Sequence of chain A:
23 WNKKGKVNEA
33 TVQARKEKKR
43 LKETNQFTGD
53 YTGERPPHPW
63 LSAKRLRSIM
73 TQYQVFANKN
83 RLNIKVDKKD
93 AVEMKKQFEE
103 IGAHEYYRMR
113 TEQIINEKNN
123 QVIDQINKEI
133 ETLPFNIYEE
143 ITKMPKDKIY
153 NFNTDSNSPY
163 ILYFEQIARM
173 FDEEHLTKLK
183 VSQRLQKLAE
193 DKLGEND

Residue-level contacts at the interface:
Residue E56 in chain A contacts residue P30 in chain B (closest heavy-atom distance 3.5 Å).
Residue F154 in chain A interacts with residue F17 in chain B (closest heavy-atom distance 3.4 Å).
Residue Q185 in chain A is in contact with residue T43 in chain B (closest heavy-atom distance 3.5 Å).
Residue E192 in chain A is in contact with residue F28 in chain B (closest heavy-atom distance 3.6 Å).
Residue R186 in chain A contacts residue L67 in chain B (closest heavy-atom distance 3.4 Å).
Residue E114 in chain A interacts with residue I7 in chain B (closest heavy-atom distance 3.8 Å).
Residue R186 in chain A interacts with residue I68 in chain B (closest heavy-atom distance 3.3 Å).
Residue Q188 in chain A is in contact with residue L38 in chain B (closest heavy-atom distance 3.5 Å).
Residue P161 in chain A contacts residue I5 in chain B (closest heavy-atom distance 3.8 Å).
Residue L190 in chain A is in contact with residue I68 in chain B (closest heavy-atom distance 3.4 Å).
Residue N118 in chain A is in contact with residue K14 in chain B (closest heavy-atom distance 3.5 Å).
Residue R110 in chain A contacts residue N3 in chain B (closest heavy-atom distance 3.2 Å).
Residue E114 in chain A is in contact with residue N3 in chain B (closest heavy-atom distance 3.2 Å).
Residue Q185 in chain A interacts with residue L67 in chain B (closest heavy-atom distance 3.9 Å).
Residue N121 in chain A interacts with residue Y11 in chain B (closest heavy-atom distance 3.3 Å).
Residue F49 in chain A is in contact with residue K54 in chain B (closest heavy-atom distance 3.1 Å).
Residue T156 in chain A interacts with residue I68 in chain B (closest heavy-atom distance 3.9 Å).
Residue L181 in chain A contacts residue T43 in chain B (closest heavy-atom distance 3.7 Å).
Residue K194 in chain A contacts residue R32 in chain B (closest heavy-atom distance 3.6 Å).
Residue N122 in chain A contacts residue K14 in chain B (closest heavy-atom distance 3.4 Å).
Residue L178 in chain A contacts residue P44 in chain B (closest heavy-atom distance 3.4 Å).
Residue N122 in chain A contacts residue N20 in chain B (closest heavy-atom distance 2.8 Å).
Residue Y75 in chain A is in contact with residue F41 in chain B (closest heavy-atom distance 3.9 Å).
Residue K189 in chain A is in contact with residue S39 in chain B (closest heavy-atom distance 3.8 Å).
Residue N153 in chain A is in contact with residue K13 in chain B (closest heavy-atom distance 3.6 Å).
Residue K182 in chain A is in contact with residue P44 in chain B (closest heavy-atom distance 3.7 Å).
Residue L181 in chain A is in contact with residue P44 in chain B (closest heavy-atom distance 3.5 Å).
Residue I71 in chain A is in contact with residue L38 in chain B (closest heavy-atom distance 3.8 Å).
Residue K182 in chain A contacts residue F45 in chain B (closest heavy-atom distance 3.7 Å).
Residue I143 in chain A contacts residue K18 in chain B (closest heavy-atom distance 3.7 Å).
Residue Q185 in chain A is in contact with residue S65 in chain B (closest heavy-atom distance 3.8 Å).
Residue E192 in chain A is in contact with residue R32 in chain B (closest heavy-atom distance 2.6 Å).
Residue Q188 in chain A interacts with residue S39 in chain B (closest heavy-atom distance 2.9 Å).
Residue I125 in chain A is in contact with residue N15 in chain B (closest heavy-atom distance 3.4 Å).
Residue Y162 in chain A interacts with residue Y66 in chain B (closest heavy-atom distance 3.3 Å).
Residue P161 in chain A is in contact with residue E9 in chain B (closest heavy-atom distance 3.5 Å).
Residue Y162 in chain A contacts residue F6 in chain B (closest heavy-atom distance 3.4 Å).
Residue F154 in chain A is in contact with residue F63 in chain B (closest heavy-atom distance 3.5 Å).
Residue I151 in chain A interacts with residue F17 in chain B (closest heavy-atom distance 3.4 Å).
Residue Q188 in chain A is in contact with residue L35 in chain B (closest heavy-atom distance 3.1 Å).
Residue E114 in chain A contacts residue N4 in chain B (closest heavy-atom distance 3.6 Å).
Residue F49 in chain A contacts residue I55 in chain B (closest heavy-atom distance 3.9 Å).
Residue I151 in chain A contacts residue N16 in chain B (closest heavy-atom distance 3.4 Å).
Residue K189 in chain A is in contact with residue S65 in chain B (closest heavy-atom distance 3.1 Å).
Residue Q185 in chain A is in contact with residue S39 in chain B (closest heavy-atom distance 3.6 Å).
Residue L195 in chain A is in contact with residue I68 in chain B (closest heavy-atom distance 3.6 Å).
Residue E192 in chain A interacts with residue L35 in chain B (closest heavy-atom distance 2.9 Å).
Residue L181 in chain A interacts with residue L42 in chain B (closest heavy-atom distance 3.0 Å).
Residue Q185 in chain A interacts with residue L42 in chain B (closest heavy-atom distance 3.8 Å).
Residue P161 in chain A interacts with residue F6 in chain B (closest heavy-atom distance 3.6 Å).
Residue I125 in chain A interacts with residue K14 in chain B (closest heavy-atom distance 3.5 Å).
Residue K189 in chain A is in contact with residue Y66 in chain B (closest heavy-atom distance 3.9 Å).
Residue I169 in chain A contacts residue L2 in chain B (closest heavy-atom distance 3.8 Å).
Residue R110 in chain A interacts with residue N4 in chain B (closest heavy-atom distance 3.8 Å).
Residue F78 in chain A contacts residue F49 in chain B (closest heavy-atom distance 3.5 Å).
Residue V124 in chain A contacts residue Y11 in chain B (closest heavy-atom distance 3.3 Å).
Residue E192 in chain A interacts with residue F36 in chain B (closest heavy-atom distance 2.3 Å).
Residue K189 in chain A contacts residue L67 in chain B (closest heavy-atom distance 2.9 Å).
Residue F154 in chain A interacts with residue K13 in chain B (closest heavy-atom distance 3.4 Å).
Residue Y162 in chain A contacts residue E64 in chain B (closest heavy-atom distance 2.1 Å).

The following describes two proteins that form a bound complex.

Sequence of chain B:
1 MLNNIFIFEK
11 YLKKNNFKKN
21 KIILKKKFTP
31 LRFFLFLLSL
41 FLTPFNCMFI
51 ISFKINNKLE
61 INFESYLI